Sequence of protein 2:
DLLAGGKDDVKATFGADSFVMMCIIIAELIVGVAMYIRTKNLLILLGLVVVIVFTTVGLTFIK

Sequence of protein 1:
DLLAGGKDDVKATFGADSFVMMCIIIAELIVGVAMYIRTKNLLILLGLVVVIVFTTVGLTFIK

Residue-level contacts at the interface:
Residue V50 in protein 1 contacts residue L45 in protein 2 (closest heavy-atom distance 4.4 Å).
Residue K63 in protein 1 contacts residue D17 in protein 2 (closest heavy-atom distance 3.8 Å).
Residue F61 in protein 1 is in contact with residue I52 in protein 2 (closest heavy-atom distance 4.6 Å).
Residue E28 in protein 1 is in contact with residue I37 in protein 2 (closest heavy-atom distance 3.2 Å).
Residue G58 in protein 1 contacts residue L29 in protein 2 (closest heavy-atom distance 3.6 Å).
Residue K7 in protein 1 interacts with residue F19 in protein 2 (closest heavy-atom distance 3.9 Å).
Residue V31 in protein 1 contacts residue K40 in protein 2 (closest heavy-atom distance 4.2 Å).
Residue V51 in protein 1 is in contact with residue V33 in protein 2 (closest heavy-atom distance 4.1 Å).
Residue F14 in protein 1 is in contact with residue I26 in protein 2 (closest heavy-atom distance 3.4 Å).
Residue L2 in protein 1 interacts with residue S18 in protein 2 (closest heavy-atom distance 4.1 Å).
Residue A27 in protein 1 is in contact with residue I37 in protein 2 (closest heavy-atom distance 4.6 Å).
Residue G47 in protein 1 is in contact with residue Y36 in protein 2 (closest heavy-atom distance 4.0 Å).
Residue V51 in protein 1 is in contact with residue I37 in protein 2 (closest heavy-atom distance 4.7 Å).
Residue D8 in protein 1 is in contact with residue F19 in protein 2 (closest heavy-atom distance 3.6 Å).
Residue L3 in protein 1 contacts residue T13 in protein 2 (closest heavy-atom distance 3.6 Å).
Residue D1 in protein 1 is in contact with residue T13 in protein 2 (closest heavy-atom distance 4.5 Å).
Residue T55 in protein 1 contacts residue L29 in protein 2 (closest heavy-atom distance 4.8 Å).
Residue L2 in protein 1 interacts with residue F14 in protein 2 (closest heavy-atom distance 4.9 Å).
Residue V51 in protein 1 is in contact with residue Y36 in protein 2 (closest heavy-atom distance 4.0 Å).
Residue L59 in protein 1 contacts residue L29 in protein 2 (closest heavy-atom distance 3.9 Å).
Residue V20 in protein 1 contacts residue I30 in protein 2 (closest heavy-atom distance 4.7 Å).
Residue F54 in protein 1 interacts with residue L45 in protein 2 (closest heavy-atom distance 3.3 Å).
Residue M35 in protein 1 interacts with residue K40 in protein 2 (closest heavy-atom distance 3.6 Å).
Residue T55 in protein 1 is in contact with residue V33 in protein 2 (closest heavy-atom distance 4.4 Å).
Residue I24 in protein 1 is in contact with residue I30 in protein 2 (closest heavy-atom distance 3.8 Å).
Residue I24 in protein 1 is in contact with residue V33 in protein 2 (closest heavy-atom distance 3.8 Å).
Residue G47 in protein 1 contacts residue K40 in protein 2 (closest heavy-atom distance 4.8 Å).
Residue I24 in protein 1 is in contact with residue A34 in protein 2 (closest heavy-atom distance 4.8 Å).
Residue E28 in protein 1 interacts with residue K40 in protein 2 (closest heavy-atom distance 3.5 Å).
Residue I44 in protein 1 is in contact with residue K40 in protein 2 (closest heavy-atom distance 3.0 Å).
Residue F54 in protein 1 is in contact with residue L48 in protein 2 (closest heavy-atom distance 3.6 Å).
Residue K11 in protein 1 is in contact with residue M22 in protein 2 (closest heavy-atom distance 3.3 Å).
Residue L2 in protein 1 interacts with residue A12 in protein 2 (closest heavy-atom distance 2.8 Å).
Residue L2 in protein 1 contacts residue T13 in protein 2 (closest heavy-atom distance 3.0 Å).
Residue G32 in protein 1 is in contact with residue K40 in protein 2 (closest heavy-atom distance 3.3 Å).
Residue L2 in protein 1 is in contact with residue F19 in protein 2 (closest heavy-atom distance 4.5 Å).
Residue L2 in protein 1 is in contact with residue D17 in protein 2 (closest heavy-atom distance 4.1 Å).
Residue D1 in protein 1 contacts residue A12 in protein 2 (closest heavy-atom distance 3.1 Å).
Residue F54 in protein 1 interacts with residue L29 in protein 2 (closest heavy-atom distance 4.2 Å).
Residue I62 in protein 1 is in contact with residue I25 in protein 2 (closest heavy-atom distance 4.8 Å).
Residue L3 in protein 1 interacts with residue D9 in protein 2 (closest heavy-atom distance 4.5 Å).
Residue M21 in protein 1 contacts residue L29 in protein 2 (closest heavy-atom distance 4.4 Å).
Residue F61 in protein 1 interacts with residue I25 in protein 2 (closest heavy-atom distance 3.9 Å).
Residue I24 in protein 1 contacts residue I37 in protein 2 (closest heavy-atom distance 3.8 Å).
Residue F54 in protein 1 interacts with residue V33 in protein 2 (closest heavy-atom distance 3.5 Å).
Residue G5 in protein 1 is in contact with residue F19 in protein 2 (closest heavy-atom distance 4.2 Å).
Residue E28 in protein 1 is in contact with residue Y36 in protein 2 (closest heavy-atom distance 4.5 Å).
Residue V10 in protein 1 contacts residue F19 in protein 2 (closest heavy-atom distance 3.7 Å).
Residue V50 in protein 1 is in contact with residue L42 in protein 2 (closest heavy-atom distance 4.8 Å).
Residue F61 in protein 1 interacts with residue L48 in protein 2 (closest heavy-atom distance 4.5 Å).
Residue D8 in protein 1 interacts with residue M22 in protein 2 (closest heavy-atom distance 2.5 Å).
Residue V31 in protein 1 is in contact with residue I37 in protein 2 (closest heavy-atom distance 3.4 Å).
Residue I62 in protein 1 contacts residue I26 in protein 2 (closest heavy-atom distance 3.8 Å).
Residue M35 in protein 1 is in contact with residue I37 in protein 2 (closest heavy-atom distance 3.6 Å).
Residue M35 in protein 1 contacts residue T39 in protein 2 (closest heavy-atom distance 4.9 Å).
Residue D1 in protein 1 contacts residue D9 in protein 2 (closest heavy-atom distance 3.0 Å).
Residue A4 in protein 1 contacts residue F19 in protein 2 (closest heavy-atom distance 3.7 Å).
Residue I62 in protein 1 is in contact with residue M22 in protein 2 (closest heavy-atom distance 3.8 Å).
Residue V50 in protein 1 contacts residue Y36 in protein 2 (closest heavy-atom distance 3.1 Å).

These two protein chains interact to form a complex.